Interface contacts:
Residue E114 in protein 1 interacts with residue M1 in protein 2 (closest heavy-atom distance 4.9 Å).
Residue Y116 in protein 1 is in contact with residue F2 in protein 2 (closest heavy-atom distance 2.9 Å).
Residue Q970 in protein 1 is in contact with residue F6 in protein 2 (closest heavy-atom distance 3.8 Å).
Residue A1073 in protein 1 contacts residue I4 in protein 2 (closest heavy-atom distance 4.5 Å).
Residue N1072 in protein 1 contacts residue M1 in protein 2 (closest heavy-atom distance 3.0 Å).
Residue Q970 in protein 1 is in contact with residue Y9 in protein 2 (closest heavy-atom distance 3.9 Å).
Residue D115 in protein 1 contacts residue L3 in protein 2 (closest heavy-atom distance 4.9 Å).
Residue P969 in protein 1 is in contact with residue I4 in protein 2 (closest heavy-atom distance 3.7 Å).
Residue V113 in protein 1 contacts residue L3 in protein 2 (closest heavy-atom distance 3.7 Å).
Residue Q970 in protein 1 is in contact with residue V7 in protein 2 (closest heavy-atom distance 3.5 Å).
Residue V1143 in protein 1 interacts with residue I23 in protein 2 (closest heavy-atom distance 4.7 Å).
Residue D115 in protein 1 is in contact with residue M1 in protein 2 (closest heavy-atom distance 4.2 Å).
Residue T529 in protein 1 contacts residue M1 in protein 2 (closest heavy-atom distance 3.8 Å).
Residue Y116 in protein 1 is in contact with residue I4 in protein 2 (closest heavy-atom distance 4.1 Å).
Residue P1144 in protein 1 contacts residue H22 in protein 2 (closest heavy-atom distance 3.9 Å).
Residue V1146 in protein 1 is in contact with residue H22 in protein 2 (closest heavy-atom distance 4.2 Å).
Residue L1066 in protein 1 is in contact with residue I4 in protein 2 (closest heavy-atom distance 3.5 Å).
Residue L534 in protein 1 interacts with residue M1 in protein 2 (closest heavy-atom distance 3.5 Å).
Residue R1145 in protein 1 contacts residue I23 in protein 2 (closest heavy-atom distance 4.6 Å).
Residue Y116 in protein 1 is in contact with residue L3 in protein 2 (closest heavy-atom distance 4.3 Å).
Residue G1070 in protein 1 is in contact with residue L3 in protein 2 (closest heavy-atom distance 4.0 Å).
Residue A1073 in protein 1 contacts residue F6 in protein 2 (closest heavy-atom distance 3.6 Å).
Residue E114 in protein 1 contacts residue L3 in protein 2 (closest heavy-atom distance 3.6 Å).
Residue C1069 in protein 1 contacts residue L3 in protein 2 (closest heavy-atom distance 3.8 Å).
Residue S1150 in protein 1 is in contact with residue I23 in protein 2 (closest heavy-atom distance 3.9 Å).
Residue P1148 in protein 1 contacts residue F20 in protein 2 (closest heavy-atom distance 4.9 Å).
Residue P1144 in protein 1 is in contact with residue I23 in protein 2 (closest heavy-atom distance 3.0 Å).
Residue L533 in protein 1 interacts with residue M1 in protein 2 (closest heavy-atom distance 4.0 Å).
Residue T968 in protein 1 is in contact with residue F6 in protein 2 (closest heavy-atom distance 4.4 Å).
Residue V1146 in protein 1 contacts residue K21 in protein 2 (closest heavy-atom distance 2.8 Å).
Residue Q530 in protein 1 contacts residue M1 in protein 2 (closest heavy-atom distance 4.6 Å).
Residue R1145 in protein 1 is in contact with residue K21 in protein 2 (closest heavy-atom distance 3.5 Å).
Residue Q970 in protein 1 contacts residue H8 in protein 2 (closest heavy-atom distance 3.3 Å).
Residue S963 in protein 1 interacts with residue I4 in protein 2 (closest heavy-atom distance 4.1 Å).
Residue R1145 in protein 1 contacts residue F20 in protein 2 (closest heavy-atom distance 3.7 Å).
Residue T964 in protein 1 contacts residue L3 in protein 2 (closest heavy-atom distance 3.8 Å).
Residue C1069 in protein 1 is in contact with residue M1 in protein 2 (closest heavy-atom distance 4.5 Å).
Residue G1147 in protein 1 contacts residue F20 in protein 2 (closest heavy-atom distance 4.5 Å).
Residue V1143 in protein 1 interacts with residue H22 in protein 2 (closest heavy-atom distance 4.2 Å).
Residue V1065 in protein 1 interacts with residue L3 in protein 2 (closest heavy-atom distance 4.2 Å).
Residue V113 in protein 1 interacts with residue M1 in protein 2 (closest heavy-atom distance 4.8 Å).
Residue P1144 in protein 1 contacts residue K21 in protein 2 (closest heavy-atom distance 4.6 Å).
Residue D115 in protein 1 is in contact with residue F2 in protein 2 (closest heavy-atom distance 2.9 Å).
Residue S963 in protein 1 is in contact with residue L3 in protein 2 (closest heavy-atom distance 4.9 Å).
Residue P969 in protein 1 contacts residue F6 in protein 2 (closest heavy-atom distance 4.2 Å).
Residue L967 in protein 1 is in contact with residue I4 in protein 2 (closest heavy-atom distance 4.4 Å).
Residue V1146 in protein 1 is in contact with residue I23 in protein 2 (closest heavy-atom distance 3.7 Å).
Residue V1146 in protein 1 contacts residue F20 in protein 2 (closest heavy-atom distance 3.7 Å).
Residue L1153 in protein 1 is in contact with residue F20 in protein 2 (closest heavy-atom distance 3.8 Å).
Residue L1066 in protein 1 interacts with residue L3 in protein 2 (closest heavy-atom distance 4.4 Å).
Residue Y116 in protein 1 is in contact with residue H5 in protein 2 (closest heavy-atom distance 3.8 Å).
Residue T964 in protein 1 interacts with residue I4 in protein 2 (closest heavy-atom distance 4.1 Å).
Residue V1143 in protein 1 contacts residue F24 in protein 2 (closest heavy-atom distance 3.8 Å).
Residue R1145 in protein 1 is in contact with residue H22 in protein 2 (closest heavy-atom distance 4.0 Å).
Residue S1150 in protein 1 contacts residue S26 in protein 2 (closest heavy-atom distance 3.5 Å).

This data describes a binding interaction between two proteins.

Sequence of protein 1:
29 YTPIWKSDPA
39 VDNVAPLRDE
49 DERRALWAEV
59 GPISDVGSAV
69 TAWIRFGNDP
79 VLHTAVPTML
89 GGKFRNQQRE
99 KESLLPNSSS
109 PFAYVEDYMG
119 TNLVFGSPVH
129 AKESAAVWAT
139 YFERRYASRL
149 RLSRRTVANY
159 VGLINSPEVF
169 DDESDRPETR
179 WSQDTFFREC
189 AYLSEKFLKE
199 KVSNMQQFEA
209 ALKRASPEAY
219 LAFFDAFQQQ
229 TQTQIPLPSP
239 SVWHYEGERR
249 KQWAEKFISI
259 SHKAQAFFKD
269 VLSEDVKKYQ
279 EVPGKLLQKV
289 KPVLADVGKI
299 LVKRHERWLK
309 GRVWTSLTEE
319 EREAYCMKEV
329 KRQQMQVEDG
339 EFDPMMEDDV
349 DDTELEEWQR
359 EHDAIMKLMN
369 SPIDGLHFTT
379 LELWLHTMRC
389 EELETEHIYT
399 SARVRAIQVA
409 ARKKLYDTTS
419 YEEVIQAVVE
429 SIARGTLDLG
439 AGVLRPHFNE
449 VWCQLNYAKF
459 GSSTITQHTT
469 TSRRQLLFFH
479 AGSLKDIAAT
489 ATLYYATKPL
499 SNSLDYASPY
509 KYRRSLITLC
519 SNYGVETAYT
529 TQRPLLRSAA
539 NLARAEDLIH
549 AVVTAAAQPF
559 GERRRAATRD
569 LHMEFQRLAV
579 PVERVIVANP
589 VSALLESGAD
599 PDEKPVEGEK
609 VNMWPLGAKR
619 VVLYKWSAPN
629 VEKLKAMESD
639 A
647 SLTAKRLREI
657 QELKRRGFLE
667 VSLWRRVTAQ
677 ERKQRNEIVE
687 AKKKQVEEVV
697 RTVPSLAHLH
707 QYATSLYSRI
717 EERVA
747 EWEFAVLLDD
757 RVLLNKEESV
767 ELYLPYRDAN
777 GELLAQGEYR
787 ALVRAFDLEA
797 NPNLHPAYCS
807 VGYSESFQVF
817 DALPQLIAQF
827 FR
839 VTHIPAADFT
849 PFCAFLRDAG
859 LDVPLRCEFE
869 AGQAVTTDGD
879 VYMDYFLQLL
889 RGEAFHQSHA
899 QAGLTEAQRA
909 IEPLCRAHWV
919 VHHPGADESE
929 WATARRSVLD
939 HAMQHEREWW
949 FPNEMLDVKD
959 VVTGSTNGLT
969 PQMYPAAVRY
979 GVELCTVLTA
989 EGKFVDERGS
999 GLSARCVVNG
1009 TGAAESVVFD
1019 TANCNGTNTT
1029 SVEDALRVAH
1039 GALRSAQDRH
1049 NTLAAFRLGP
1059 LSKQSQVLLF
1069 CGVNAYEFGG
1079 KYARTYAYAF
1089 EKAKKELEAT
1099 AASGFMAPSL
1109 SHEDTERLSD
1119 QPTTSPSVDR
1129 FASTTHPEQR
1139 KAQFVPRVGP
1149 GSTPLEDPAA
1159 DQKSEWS

Sequence of protein 2:
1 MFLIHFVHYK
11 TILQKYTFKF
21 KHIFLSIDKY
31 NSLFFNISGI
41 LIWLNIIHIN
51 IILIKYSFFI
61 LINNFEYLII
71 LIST